This data describes a binding interaction between two proteins.

Sequence of chain A:
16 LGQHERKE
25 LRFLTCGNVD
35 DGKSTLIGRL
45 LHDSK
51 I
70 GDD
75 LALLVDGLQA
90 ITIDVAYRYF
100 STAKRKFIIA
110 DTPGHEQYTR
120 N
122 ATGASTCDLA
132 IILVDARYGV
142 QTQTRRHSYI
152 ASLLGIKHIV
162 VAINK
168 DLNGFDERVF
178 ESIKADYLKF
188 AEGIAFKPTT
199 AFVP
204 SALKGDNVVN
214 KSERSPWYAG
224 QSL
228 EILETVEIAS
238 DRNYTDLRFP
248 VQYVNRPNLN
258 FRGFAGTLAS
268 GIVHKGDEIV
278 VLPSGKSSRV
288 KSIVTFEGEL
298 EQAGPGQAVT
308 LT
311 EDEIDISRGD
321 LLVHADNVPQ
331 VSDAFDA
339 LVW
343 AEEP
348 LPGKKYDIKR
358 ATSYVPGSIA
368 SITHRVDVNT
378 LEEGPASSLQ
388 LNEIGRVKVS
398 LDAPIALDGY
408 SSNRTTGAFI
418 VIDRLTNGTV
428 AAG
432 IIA

Sequence of chain B:
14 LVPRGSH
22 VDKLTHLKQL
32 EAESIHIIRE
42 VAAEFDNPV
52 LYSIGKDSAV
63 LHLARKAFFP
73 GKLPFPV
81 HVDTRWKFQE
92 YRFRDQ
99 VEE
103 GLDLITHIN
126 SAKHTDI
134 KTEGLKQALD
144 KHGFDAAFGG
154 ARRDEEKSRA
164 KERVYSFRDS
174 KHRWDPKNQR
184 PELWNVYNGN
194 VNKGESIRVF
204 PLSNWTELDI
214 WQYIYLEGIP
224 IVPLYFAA

Residue-level contacts at the interface:
Residue D274 in chain A contacts residue R17 in chain B (closest heavy-atom distance 2.8 Å).
Residue R357 in chain A contacts residue V189 in chain B (closest heavy-atom distance 3.3 Å).
Residue Y361 in chain A interacts with residue N193 in chain B (closest heavy-atom distance 2.5 Å).
Residue K105 in chain A contacts residue D212 in chain B (closest heavy-atom distance 2.6 Å).
Residue Y98 in chain A interacts with residue R156 in chain B (closest heavy-atom distance 3.0 Å).
Residue E23 in chain A interacts with residue K24 in chain B (closest heavy-atom distance 3.4 Å).
Residue K356 in chain A contacts residue E41 in chain B (closest heavy-atom distance 2.7 Å).
Residue Q249 in chain A is in contact with residue R40 in chain B (closest heavy-atom distance 3.5 Å).
Residue Y98 in chain A interacts with residue N207 in chain B (closest heavy-atom distance 2.7 Å).
Residue Y96 in chain A contacts residue A163 in chain B (closest heavy-atom distance 3.1 Å).
Residue K356 in chain A is in contact with residue E45 in chain B (closest heavy-atom distance 2.9 Å).
Residue E20 in chain A is in contact with residue Q215 in chain B (closest heavy-atom distance 3.4 Å).
Residue H19 in chain A is in contact with residue Q215 in chain B (closest heavy-atom distance 3.2 Å).
Residue Y98 in chain A is in contact with residue S206 in chain B (closest heavy-atom distance 3.2 Å).
Residue Y407 in chain A contacts residue W187 in chain B (closest heavy-atom distance 3.1 Å).
Residue G430 in chain A contacts residue W187 in chain B (closest heavy-atom distance 3.5 Å).
Residue K356 in chain A contacts residue Y190 in chain B (closest heavy-atom distance 2.6 Å).
Residue V94 in chain A contacts residue K164 in chain B (closest heavy-atom distance 3.4 Å).
Residue I419 in chain A is in contact with residue N191 in chain B (closest heavy-atom distance 3.5 Å).
Residue N252 in chain A is in contact with residue F70 in chain B (closest heavy-atom distance 2.7 Å).
Residue G263 in chain A interacts with residue R40 in chain B (closest heavy-atom distance 3.1 Å).
Residue Q299 in chain A is in contact with residue V22 in chain B (closest heavy-atom distance 3.4 Å).
Residue N424 in chain A is in contact with residue N195 in chain B (closest heavy-atom distance 3.2 Å).
Residue T307 in chain A interacts with residue R40 in chain B (closest heavy-atom distance 3.4 Å).
Residue N424 in chain A contacts residue N193 in chain B (closest heavy-atom distance 3.3 Å).
Residue Y241 in chain A contacts residue R17 in chain B (closest heavy-atom distance 3.2 Å).
Residue N424 in chain A contacts residue N191 in chain B (closest heavy-atom distance 2.8 Å).
Residue K105 in chain A contacts residue N207 in chain B (closest heavy-atom distance 3.2 Å).
Residue V94 in chain A contacts residue A163 in chain B (closest heavy-atom distance 3.2 Å).
Residue I419 in chain A interacts with residue N193 in chain B (closest heavy-atom distance 3.5 Å).
Residue T292 in chain A interacts with residue F71 in chain B (closest heavy-atom distance 3.4 Å).
Residue H324 in chain A contacts residue R17 in chain B (closest heavy-atom distance 3.4 Å).
Residue N424 in chain A is in contact with residue R183 in chain B (closest heavy-atom distance 3.3 Å).
Residue Q249 in chain A is in contact with residue E41 in chain B (closest heavy-atom distance 3.3 Å).
Residue R318 in chain A is in contact with residue E41 in chain B (closest heavy-atom distance 2.7 Å).
Residue Q249 in chain A interacts with residue H37 in chain B (closest heavy-atom distance 2.9 Å).
Residue V306 in chain A is in contact with residue R40 in chain B (closest heavy-atom distance 3.2 Å).
Residue F258 in chain A interacts with residue P72 in chain B (closest heavy-atom distance 3.5 Å).
Residue F416 in chain A contacts residue W187 in chain B (closest heavy-atom distance 3.4 Å).
Residue T426 in chain A is in contact with residue N191 in chain B (closest heavy-atom distance 2.9 Å).
Residue S126 in chain A is in contact with residue L186 in chain B (closest heavy-atom distance 2.2 Å).
Residue I269 in chain A contacts residue G18 in chain B (closest heavy-atom distance 3.4 Å).
Residue R26 in chain A contacts residue E34 in chain B (closest heavy-atom distance 2.8 Å).
Residue E344 in chain A is in contact with residue K180 in chain B (closest heavy-atom distance 2.7 Å).
Residue I92 in chain A is in contact with residue Q182 in chain B (closest heavy-atom distance 3.5 Å).
Residue G303 in chain A is in contact with residue A33 in chain B (closest heavy-atom distance 3.2 Å).
Residue D93 in chain A is in contact with residue R166 in chain B (closest heavy-atom distance 2.8 Å).
Residue K22 in chain A is in contact with residue T26 in chain B (closest heavy-atom distance 3.3 Å).
Residue G303 in chain A interacts with residue L25 in chain B (closest heavy-atom distance 3.5 Å).
Residue S126 in chain A is in contact with residue W187 in chain B (closest heavy-atom distance 3.1 Å).
Residue R26 in chain A is in contact with residue N207 in chain B (closest heavy-atom distance 3.2 Å).
Residue T264 in chain A interacts with residue H37 in chain B (closest heavy-atom distance 3.2 Å).
Residue I417 in chain A contacts residue L186 in chain B (closest heavy-atom distance 2.7 Å).
Residue A429 in chain A contacts residue L186 in chain B (closest heavy-atom distance 3.4 Å).
Residue E294 in chain A contacts residue K68 in chain B (closest heavy-atom distance 2.6 Å).
Residue I269 in chain A interacts with residue R17 in chain B (closest heavy-atom distance 2.5 Å).
Residue I107 in chain A interacts with residue N207 in chain B (closest heavy-atom distance 3.5 Å).
Residue D93 in chain A contacts residue K164 in chain B (closest heavy-atom distance 3.4 Å).
Residue K22 in chain A contacts residue H27 in chain B (closest heavy-atom distance 2.6 Å).
Residue T123 in chain A contacts residue E185 in chain B (closest heavy-atom distance 3.4 Å).